Sequence of the second protein:
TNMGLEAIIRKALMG

These two protein chains interact to form a complex.

Sequence of the first protein:
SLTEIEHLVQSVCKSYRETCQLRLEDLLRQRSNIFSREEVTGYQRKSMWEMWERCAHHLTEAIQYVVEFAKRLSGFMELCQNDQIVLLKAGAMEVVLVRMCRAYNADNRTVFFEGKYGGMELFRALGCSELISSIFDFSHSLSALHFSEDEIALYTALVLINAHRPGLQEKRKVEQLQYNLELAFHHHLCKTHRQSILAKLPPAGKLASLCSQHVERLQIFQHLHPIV

Interface contacts:
Residue A97 in the first protein contacts residue L5 in the second protein (closest heavy-atom distance 4.9 Å).
Residue K94 in the first protein is in contact with residue T1 in the second protein (closest heavy-atom distance 4.2 Å).
Residue I68 in the first protein is in contact with residue I9 in the second protein (closest heavy-atom distance 4.1 Å).
Residue Q89 in the first protein interacts with residue L13 in the second protein (closest heavy-atom distance 3.6 Å).
Residue S217 in the first protein contacts residue L5 in the second protein (closest heavy-atom distance 3.5 Å).
Residue K76 in the first protein interacts with residue A12 in the second protein (closest heavy-atom distance 3.3 Å).
Residue K94 in the first protein is in contact with residue L5 in the second protein (closest heavy-atom distance 4.1 Å).
Residue V72 in the first protein interacts with residue L13 in the second protein (closest heavy-atom distance 3.9 Å).
Residue E221 in the first protein contacts residue G4 in the second protein (closest heavy-atom distance 3.1 Å).
Residue M98 in the first protein interacts with residue L5 in the second protein (closest heavy-atom distance 4.3 Å).
Residue S217 in the first protein interacts with residue N2 in the second protein (closest heavy-atom distance 3.5 Å).
Residue K76 in the first protein is in contact with residue M14 in the second protein (closest heavy-atom distance 4.4 Å).
Residue I90 in the first protein contacts residue I9 in the second protein (closest heavy-atom distance 4.6 Å).
Residue K94 in the first protein is in contact with residue M3 in the second protein (closest heavy-atom distance 4.1 Å).
Residue I90 in the first protein is in contact with residue R10 in the second protein (closest heavy-atom distance 3.5 Å).
Residue V220 in the first protein contacts residue L5 in the second protein (closest heavy-atom distance 4.6 Å).
Residue I68 in the first protein contacts residue I8 in the second protein (closest heavy-atom distance 3.8 Å).
Residue Q224 in the first protein is in contact with residue A7 in the second protein (closest heavy-atom distance 4.3 Å).
Residue E221 in the first protein interacts with residue M3 in the second protein (closest heavy-atom distance 3.0 Å).
Residue Q224 in the first protein is in contact with residue M3 in the second protein (closest heavy-atom distance 4.8 Å).
Residue I68 in the first protein contacts residue L5 in the second protein (closest heavy-atom distance 4.0 Å).
Residue T65 in the first protein contacts residue I8 in the second protein (closest heavy-atom distance 4.1 Å).
Residue Q69 in the first protein contacts residue I8 in the second protein (closest heavy-atom distance 4.0 Å).
Residue V72 in the first protein contacts residue A12 in the second protein (closest heavy-atom distance 3.8 Å).
Residue Q224 in the first protein contacts residue G4 in the second protein (closest heavy-atom distance 3.4 Å).
Residue Q218 in the first protein interacts with residue N2 in the second protein (closest heavy-atom distance 4.2 Å).
Residue K76 in the first protein interacts with residue L13 in the second protein (closest heavy-atom distance 4.2 Å).
Residue L93 in the first protein contacts residue L5 in the second protein (closest heavy-atom distance 4.8 Å).
Residue Q69 in the first protein contacts residue A12 in the second protein (closest heavy-atom distance 4.5 Å).
Residue E73 in the first protein contacts residue A12 in the second protein (closest heavy-atom distance 4.1 Å).
Residue V72 in the first protein interacts with residue I9 in the second protein (closest heavy-atom distance 4.3 Å).
Residue Q224 in the first protein interacts with residue I8 in the second protein (closest heavy-atom distance 4.3 Å).
Residue I90 in the first protein contacts residue L13 in the second protein (closest heavy-atom distance 3.8 Å).
Residue V220 in the first protein contacts residue I8 in the second protein (closest heavy-atom distance 3.9 Å).
Residue K94 in the first protein interacts with residue I9 in the second protein (closest heavy-atom distance 3.6 Å).
Residue F81 in the first protein interacts with residue L13 in the second protein (closest heavy-atom distance 4.4 Å).
Residue E221 in the first protein interacts with residue N2 in the second protein (closest heavy-atom distance 3.0 Å).
Residue Q86 in the first protein interacts with residue R10 in the second protein (closest heavy-atom distance 4.1 Å).
Residue K94 in the first protein contacts residue E6 in the second protein (closest heavy-atom distance 2.9 Å).
Residue L93 in the first protein is in contact with residue I9 in the second protein (closest heavy-atom distance 3.5 Å).
Residue A97 in the first protein contacts residue I9 in the second protein (closest heavy-atom distance 4.9 Å).
Residue I90 in the first protein is in contact with residue E6 in the second protein (closest heavy-atom distance 4.1 Å).
Residue K76 in the first protein interacts with residue G15 in the second protein (closest heavy-atom distance 4.3 Å).
Residue K94 in the first protein interacts with residue N2 in the second protein (closest heavy-atom distance 3.6 Å).
Residue L93 in the first protein interacts with residue L13 in the second protein (closest heavy-atom distance 4.1 Å).